Sequence of chain A:
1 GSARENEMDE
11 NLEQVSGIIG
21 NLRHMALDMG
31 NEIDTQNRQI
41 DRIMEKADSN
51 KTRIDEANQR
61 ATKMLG

These two protein chains interact to form a complex.

Contacts between the two chains:
Residue R10 in chain B contacts residue M8 in chain A (closest heavy-atom distance 3.5 Å).
Residue I14 in chain B interacts with residue M8 in chain A (closest heavy-atom distance 3.9 Å).
Residue V56 in chain B contacts residue I54 in chain A (closest heavy-atom distance 4.1 Å).
Residue M31 in chain B contacts residue M29 in chain A (closest heavy-atom distance 3.6 Å).
Residue L24 in chain B contacts residue I19 in chain A (closest heavy-atom distance 4.2 Å).
Residue F28 in chain B interacts with residue L22 in chain A (closest heavy-atom distance 3.6 Å).
Residue L17 in chain B interacts with residue L12 in chain A (closest heavy-atom distance 4.0 Å).
Residue I21 in chain B is in contact with residue V15 in chain A (closest heavy-atom distance 3.7 Å).
Residue M31 in chain B is in contact with residue I33 in chain A (closest heavy-atom distance 4.0 Å).
Residue F28 in chain B is in contact with residue M25 in chain A (closest heavy-atom distance 4.5 Å).
Residue F28 in chain B is in contact with residue M29 in chain A (closest heavy-atom distance 4.0 Å).
Residue F28 in chain B contacts residue A26 in chain A (closest heavy-atom distance 4.5 Å).
Residue L24 in chain B is in contact with residue L22 in chain A (closest heavy-atom distance 4.0 Å).
Residue I21 in chain B is in contact with residue I19 in chain A (closest heavy-atom distance 4.5 Å).
Residue R10 in chain B is in contact with residue L12 in chain A (closest heavy-atom distance 3.5 Å).
Residue R10 in chain B interacts with residue D9 in chain A (closest heavy-atom distance 5.0 Å).
Residue I14 in chain B contacts residue L12 in chain A (closest heavy-atom distance 4.9 Å).

Sequence of chain B:
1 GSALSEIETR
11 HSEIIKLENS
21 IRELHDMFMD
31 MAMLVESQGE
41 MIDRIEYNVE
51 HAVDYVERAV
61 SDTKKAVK